Sequence of the second protein:
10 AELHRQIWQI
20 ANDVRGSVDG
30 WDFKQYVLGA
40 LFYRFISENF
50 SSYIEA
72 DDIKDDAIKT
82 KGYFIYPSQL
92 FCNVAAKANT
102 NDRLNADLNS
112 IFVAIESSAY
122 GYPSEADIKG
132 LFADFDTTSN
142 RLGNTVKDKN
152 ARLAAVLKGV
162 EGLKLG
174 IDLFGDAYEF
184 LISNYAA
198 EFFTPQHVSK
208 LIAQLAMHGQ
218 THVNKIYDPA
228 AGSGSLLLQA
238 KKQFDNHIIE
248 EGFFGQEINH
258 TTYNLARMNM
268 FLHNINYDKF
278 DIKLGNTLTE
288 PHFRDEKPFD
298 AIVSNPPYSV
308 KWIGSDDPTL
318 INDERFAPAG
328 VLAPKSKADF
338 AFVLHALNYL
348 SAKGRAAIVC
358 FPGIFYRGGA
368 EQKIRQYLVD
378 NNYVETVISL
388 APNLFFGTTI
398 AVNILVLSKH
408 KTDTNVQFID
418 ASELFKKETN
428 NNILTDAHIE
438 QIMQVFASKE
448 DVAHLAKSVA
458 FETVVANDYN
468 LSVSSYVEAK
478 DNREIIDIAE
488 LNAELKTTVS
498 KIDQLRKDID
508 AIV

Sequence of the first protein:
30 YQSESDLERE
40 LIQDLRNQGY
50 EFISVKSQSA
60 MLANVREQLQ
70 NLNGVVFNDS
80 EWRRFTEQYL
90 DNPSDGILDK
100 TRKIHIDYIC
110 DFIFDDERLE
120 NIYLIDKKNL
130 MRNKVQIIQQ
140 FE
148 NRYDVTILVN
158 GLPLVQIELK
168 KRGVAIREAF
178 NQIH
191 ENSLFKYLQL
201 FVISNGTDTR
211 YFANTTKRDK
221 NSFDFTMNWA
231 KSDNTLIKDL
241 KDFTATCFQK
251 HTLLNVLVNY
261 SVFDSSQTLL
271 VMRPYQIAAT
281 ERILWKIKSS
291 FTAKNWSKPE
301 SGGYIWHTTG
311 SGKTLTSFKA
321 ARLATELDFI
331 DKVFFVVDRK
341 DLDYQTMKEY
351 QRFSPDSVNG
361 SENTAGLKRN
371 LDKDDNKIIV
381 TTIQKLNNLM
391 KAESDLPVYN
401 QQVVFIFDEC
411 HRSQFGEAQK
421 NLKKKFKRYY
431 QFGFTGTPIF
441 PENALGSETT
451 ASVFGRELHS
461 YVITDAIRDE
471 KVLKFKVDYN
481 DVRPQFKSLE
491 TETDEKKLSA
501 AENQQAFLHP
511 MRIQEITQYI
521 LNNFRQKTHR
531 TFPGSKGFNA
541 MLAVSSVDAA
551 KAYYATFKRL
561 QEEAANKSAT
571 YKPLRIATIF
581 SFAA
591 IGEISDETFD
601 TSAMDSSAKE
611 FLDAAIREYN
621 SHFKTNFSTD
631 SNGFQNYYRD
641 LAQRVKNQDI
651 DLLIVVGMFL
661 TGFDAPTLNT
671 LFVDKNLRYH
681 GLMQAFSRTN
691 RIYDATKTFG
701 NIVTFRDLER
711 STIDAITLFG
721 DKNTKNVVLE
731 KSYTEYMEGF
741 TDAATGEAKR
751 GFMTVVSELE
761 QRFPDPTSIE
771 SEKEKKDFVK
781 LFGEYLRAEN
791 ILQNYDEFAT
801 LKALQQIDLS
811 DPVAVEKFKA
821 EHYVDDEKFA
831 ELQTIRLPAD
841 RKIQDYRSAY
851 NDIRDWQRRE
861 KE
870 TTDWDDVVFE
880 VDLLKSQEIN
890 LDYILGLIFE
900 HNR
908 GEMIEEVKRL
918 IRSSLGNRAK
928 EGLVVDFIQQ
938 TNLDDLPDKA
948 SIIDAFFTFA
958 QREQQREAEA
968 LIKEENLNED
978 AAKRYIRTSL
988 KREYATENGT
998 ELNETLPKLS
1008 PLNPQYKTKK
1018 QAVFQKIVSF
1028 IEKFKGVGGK

These two protein chains interact to form a complex.

Residue-level contacts at the interface:
Residue W285 in the first protein interacts with residue A324 in the second protein (closest heavy-atom distance 3.1 Å).
Residue T997 in the first protein is in contact with residue N273 in the second protein (closest heavy-atom distance 3.0 Å).
Residue W285 in the first protein is in contact with residue P325 in the second protein (closest heavy-atom distance 3.8 Å).
Residue K1014 in the first protein interacts with residue Y87 in the second protein (closest heavy-atom distance 3.6 Å).
Residue R131 in the first protein is in contact with residue E459 in the second protein (closest heavy-atom distance 4.2 Å).
Residue K288 in the first protein contacts residue K370 in the second protein (closest heavy-atom distance 3.4 Å).
Residue Q47 in the first protein is in contact with residue H407 in the second protein (closest heavy-atom distance 3.0 Å).
Residue R131 in the first protein contacts residue D410 in the second protein (closest heavy-atom distance 4.2 Å).
Residue K286 in the first protein is in contact with residue I318 in the second protein (closest heavy-atom distance 4.2 Å).
Residue T997 in the first protein is in contact with residue F92 in the second protein (closest heavy-atom distance 3.6 Å).
Residue R282 in the first protein interacts with residue A324 in the second protein (closest heavy-atom distance 3.5 Å).
Residue T997 in the first protein interacts with residue L91 in the second protein (closest heavy-atom distance 4.3 Å).
Residue L1009 in the first protein is in contact with residue I53 in the second protein (closest heavy-atom distance 3.8 Å).
Residue D43 in the first protein is in contact with residue K350 in the second protein (closest heavy-atom distance 3.9 Å).
Residue N128 in the first protein interacts with residue D377 in the second protein (closest heavy-atom distance 3.3 Å).
Residue E994 in the first protein interacts with residue L91 in the second protein (closest heavy-atom distance 3.9 Å).
Residue N995 in the first protein interacts with residue Q90 in the second protein (closest heavy-atom distance 2.4 Å).
Residue A293 in the first protein is in contact with residue V328 in the second protein (closest heavy-atom distance 4.0 Å).
Residue S289 in the first protein contacts residue I318 in the second protein (closest heavy-atom distance 3.6 Å).
Residue P1008 in the first protein interacts with residue I53 in the second protein (closest heavy-atom distance 3.6 Å).
Residue G48 in the first protein contacts residue H407 in the second protein (closest heavy-atom distance 3.5 Å).
Residue N128 in the first protein contacts residue E459 in the second protein (closest heavy-atom distance 2.9 Å).
Residue E281 in the first protein is in contact with residue A324 in the second protein (closest heavy-atom distance 3.8 Å).
Residue L1009 in the first protein contacts residue D72 in the second protein (closest heavy-atom distance 3.8 Å).
Residue R456 in the first protein contacts residue N319 in the second protein (closest heavy-atom distance 3.3 Å).
Residue W285 in the first protein contacts residue A326 in the second protein (closest heavy-atom distance 3.4 Å).
Residue Q249 in the first protein interacts with residue A349 in the second protein (closest heavy-atom distance 3.3 Å).
Residue T292 in the first protein interacts with residue V328 in the second protein (closest heavy-atom distance 3.7 Å).
Residue Q47 in the first protein interacts with residue A349 in the second protein (closest heavy-atom distance 3.5 Å).
Residue M130 in the first protein interacts with residue F458 in the second protein (closest heavy-atom distance 4.2 Å).
Residue K250 in the first protein interacts with residue K408 in the second protein (closest heavy-atom distance 3.7 Å).
Residue N1000 in the first protein interacts with residue Y52 in the second protein (closest heavy-atom distance 3.2 Å).
Residue N46 in the first protein contacts residue H407 in the second protein (closest heavy-atom distance 3.1 Å).
Residue E998 in the first protein contacts residue N273 in the second protein (closest heavy-atom distance 4.2 Å).
Residue H251 in the first protein contacts residue N378 in the second protein (closest heavy-atom distance 4.1 Å).
Residue L458 in the first protein is in contact with residue N319 in the second protein (closest heavy-atom distance 3.4 Å).
Residue W285 in the first protein interacts with residue I318 in the second protein (closest heavy-atom distance 2.9 Å).
Residue W285 in the first protein interacts with residue G327 in the second protein (closest heavy-atom distance 3.1 Å).
Residue M130 in the first protein contacts residue N379 in the second protein (closest heavy-atom distance 3.6 Å).
Residue N46 in the first protein is in contact with residue K350 in the second protein (closest heavy-atom distance 3.7 Å).
Residue T985 in the first protein is in contact with residue I246 in the second protein (closest heavy-atom distance 3.5 Å).
Residue H251 in the first protein is in contact with residue Y380 in the second protein (closest heavy-atom distance 4.4 Å).
Residue S289 in the first protein interacts with residue V328 in the second protein (closest heavy-atom distance 4.1 Å).
Residue S1007 in the first protein is in contact with residue Y52 in the second protein (closest heavy-atom distance 3.7 Å).
Residue P1008 in the first protein is in contact with residue Y84 in the second protein (closest heavy-atom distance 3.3 Å).
Residue N1000 in the first protein interacts with residue L91 in the second protein (closest heavy-atom distance 3.2 Å).
Residue Q47 in the first protein interacts with residue K406 in the second protein (closest heavy-atom distance 4.0 Å).
Residue S1007 in the first protein is in contact with residue A55 in the second protein (closest heavy-atom distance 3.7 Å).
Residue W285 in the first protein contacts residue F323 in the second protein (closest heavy-atom distance 3.1 Å).
Residue T292 in the first protein interacts with residue K370 in the second protein (closest heavy-atom distance 2.6 Å).
Residue E457 in the first protein is in contact with residue N319 in the second protein (closest heavy-atom distance 2.5 Å).
Residue K133 in the first protein is in contact with residue T409 in the second protein (closest heavy-atom distance 3.1 Å).
Residue M130 in the first protein is in contact with residue D410 in the second protein (closest heavy-atom distance 2.9 Å).
Residue K1014 in the first protein contacts residue Y84 in the second protein (closest heavy-atom distance 3.8 Å).
Residue M130 in the first protein interacts with residue N378 in the second protein (closest heavy-atom distance 3.4 Å).
Residue M130 in the first protein is in contact with residue K408 in the second protein (closest heavy-atom distance 2.6 Å).
Residue N132 in the first protein interacts with residue K408 in the second protein (closest heavy-atom distance 3.9 Å).
Residue R456 in the first protein contacts residue T316 in the second protein (closest heavy-atom distance 2.5 Å).
Residue G996 in the first protein interacts with residue L91 in the second protein (closest heavy-atom distance 3.5 Å).
Residue N46 in the first protein is in contact with residue H219 in the second protein (closest heavy-atom distance 4.4 Å).